Sequence of the first protein:
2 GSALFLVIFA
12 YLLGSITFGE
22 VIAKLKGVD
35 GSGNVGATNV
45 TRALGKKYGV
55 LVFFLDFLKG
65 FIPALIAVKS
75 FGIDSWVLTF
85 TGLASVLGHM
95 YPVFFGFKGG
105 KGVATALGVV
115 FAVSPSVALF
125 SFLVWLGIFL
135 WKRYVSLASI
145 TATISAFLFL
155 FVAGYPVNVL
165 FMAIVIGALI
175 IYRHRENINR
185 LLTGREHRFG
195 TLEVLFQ

Interface contacts:
Residue F6 in the second protein contacts residue L127 in the first protein (closest heavy-atom distance 3.4 Å).
Residue Y12 in the second protein is in contact with residue L123 in the first protein (closest heavy-atom distance 3.8 Å).
Residue G2 in the second protein contacts residue L130 in the first protein (closest heavy-atom distance 3.5 Å).
Residue L5 in the second protein interacts with residue L130 in the first protein (closest heavy-atom distance 4.1 Å).
Residue L13 in the second protein contacts residue F124 in the first protein (closest heavy-atom distance 4.2 Å).
Residue F6 in the second protein is in contact with residue G131 in the first protein (closest heavy-atom distance 4.1 Å).
Residue F6 in the second protein interacts with residue L134 in the first protein (closest heavy-atom distance 4.5 Å).
Residue G2 in the second protein contacts residue Q201 in the first protein (closest heavy-atom distance 3.6 Å).
Residue S3 in the second protein contacts residue L134 in the first protein (closest heavy-atom distance 3.6 Å).
Residue F98 in the second protein contacts residue S120 in the first protein (closest heavy-atom distance 3.9 Å).
Residue I9 in the second protein contacts residue L127 in the first protein (closest heavy-atom distance 3.8 Å).
Residue I9 in the second protein contacts residue F126 in the first protein (closest heavy-atom distance 3.4 Å).
Residue F6 in the second protein contacts residue L130 in the first protein (closest heavy-atom distance 3.7 Å).
Residue I9 in the second protein contacts residue L130 in the first protein (closest heavy-atom distance 4.1 Å).
Residue L13 in the second protein contacts residue S120 in the first protein (closest heavy-atom distance 4.5 Å).
Residue V97 in the second protein interacts with residue P119 in the first protein (closest heavy-atom distance 3.6 Å).
Residue V97 in the second protein is in contact with residue S120 in the first protein (closest heavy-atom distance 3.5 Å).
Residue I9 in the second protein interacts with residue L123 in the first protein (closest heavy-atom distance 4.0 Å).
Residue F98 in the second protein contacts residue F124 in the first protein (closest heavy-atom distance 3.7 Å).
Residue G2 in the second protein contacts residue L134 in the first protein (closest heavy-atom distance 4.2 Å).
Residue F10 in the second protein interacts with residue L127 in the first protein (closest heavy-atom distance 4.1 Å).
Residue V97 in the second protein is in contact with residue L123 in the first protein (closest heavy-atom distance 4.0 Å).
Residue S3 in the second protein interacts with residue L199 in the first protein (closest heavy-atom distance 4.1 Å).
Residue L5 in the second protein interacts with residue F126 in the first protein (closest heavy-atom distance 3.6 Å).
Residue L13 in the second protein is in contact with residue L123 in the first protein (closest heavy-atom distance 4.0 Å).
Residue F101 in the second protein interacts with residue P119 in the first protein (closest heavy-atom distance 4.0 Å).
Residue L13 in the second protein interacts with residue L127 in the first protein (closest heavy-atom distance 3.6 Å).

Sequence of the second protein:
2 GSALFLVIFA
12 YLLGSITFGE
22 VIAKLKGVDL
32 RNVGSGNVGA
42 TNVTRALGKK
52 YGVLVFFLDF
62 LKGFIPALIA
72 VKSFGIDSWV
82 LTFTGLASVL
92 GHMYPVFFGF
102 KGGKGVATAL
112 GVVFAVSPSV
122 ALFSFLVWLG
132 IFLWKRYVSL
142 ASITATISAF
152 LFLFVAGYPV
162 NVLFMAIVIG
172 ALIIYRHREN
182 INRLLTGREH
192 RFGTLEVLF

These two protein chains interact to form a complex.